Sequence of protein 2:
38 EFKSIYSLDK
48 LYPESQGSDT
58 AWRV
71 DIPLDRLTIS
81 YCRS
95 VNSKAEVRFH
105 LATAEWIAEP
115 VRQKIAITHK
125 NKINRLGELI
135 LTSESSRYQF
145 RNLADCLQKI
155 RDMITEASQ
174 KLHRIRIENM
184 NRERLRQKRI

This data describes a binding interaction between two proteins.

Contacts between the two chains:
Residue P230 in protein 1 is in contact with residue R60 in protein 2 (closest heavy-atom distance 3.3 Å).
Residue F229 in protein 1 interacts with residue A58 in protein 2 (closest heavy-atom distance 3.7 Å).
Residue A224 in protein 1 is in contact with residue Y49 in protein 2 (closest heavy-atom distance 3.9 Å).
Residue A270 in protein 1 interacts with residue F39 in protein 2 (closest heavy-atom distance 3.3 Å).
Residue F267 in protein 1 contacts residue E38 in protein 2 (closest heavy-atom distance 4.0 Å).
Residue P226 in protein 1 contacts residue S52 in protein 2 (closest heavy-atom distance 3.8 Å).
Residue T248 in protein 1 contacts residue W59 in protein 2 (closest heavy-atom distance 4.0 Å).
Residue L162 in protein 1 contacts residue F144 in protein 2 (closest heavy-atom distance 3.9 Å).
Residue A224 in protein 1 interacts with residue L45 in protein 2 (closest heavy-atom distance 3.4 Å).
Residue D146 in protein 1 contacts residue Q143 in protein 2 (closest heavy-atom distance 3.9 Å).
Residue Y242 in protein 1 is in contact with residue L147 in protein 2 (closest heavy-atom distance 4.0 Å).
Residue S296 in protein 1 contacts residue I42 in protein 2 (closest heavy-atom distance 3.7 Å).
Residue R238 in protein 1 interacts with residue R155 in protein 2 (closest heavy-atom distance 3.2 Å).
Residue G241 in protein 1 contacts residue L151 in protein 2 (closest heavy-atom distance 3.5 Å).
Residue L223 in protein 1 is in contact with residue Y49 in protein 2 (closest heavy-atom distance 2.7 Å).
Residue E143 in protein 1 contacts residue Y142 in protein 2 (closest heavy-atom distance 3.5 Å).
Residue P226 in protein 1 is in contact with residue A58 in protein 2 (closest heavy-atom distance 3.2 Å).
Residue L162 in protein 1 contacts residue R145 in protein 2 (closest heavy-atom distance 3.6 Å).
Residue R263 in protein 1 interacts with residue Y43 in protein 2 (closest heavy-atom distance 3.4 Å).
Residue I247 in protein 1 contacts residue W59 in protein 2 (closest heavy-atom distance 3.5 Å).
Residue Y240 in protein 1 contacts residue F144 in protein 2 (closest heavy-atom distance 3.9 Å).
Residue Y240 in protein 1 interacts with residue A148 in protein 2 (closest heavy-atom distance 3.7 Å).
Residue Y240 in protein 1 contacts residue L147 in protein 2 (closest heavy-atom distance 3.7 Å).
Residue F253 in protein 1 contacts residue D56 in protein 2 (closest heavy-atom distance 3.3 Å).
Residue D225 in protein 1 interacts with residue Y49 in protein 2 (closest heavy-atom distance 3.1 Å).
Residue F253 in protein 1 is in contact with residue W59 in protein 2 (closest heavy-atom distance 3.6 Å).
Residue D261 in protein 1 interacts with residue S44 in protein 2 (closest heavy-atom distance 4.0 Å).
Residue K239 in protein 1 interacts with residue L151 in protein 2 (closest heavy-atom distance 3.8 Å).
Residue L234 in protein 1 is in contact with residue V61 in protein 2 (closest heavy-atom distance 3.6 Å).
Residue Y242 in protein 1 is in contact with residue Y81 in protein 2 (closest heavy-atom distance 3.4 Å).
Residue T295 in protein 1 contacts residue S41 in protein 2 (closest heavy-atom distance 3.3 Å).
Residue R233 in protein 1 interacts with residue W59 in protein 2 (closest heavy-atom distance 3.5 Å).
Residue R233 in protein 1 interacts with residue A58 in protein 2 (closest heavy-atom distance 4.1 Å).
Residue K239 in protein 1 is in contact with residue A148 in protein 2 (closest heavy-atom distance 3.1 Å).
Residue D261 in protein 1 interacts with residue L45 in protein 2 (closest heavy-atom distance 3.1 Å).
Residue C257 in protein 1 contacts residue S55 in protein 2 (closest heavy-atom distance 3.4 Å).
Residue P262 in protein 1 is in contact with residue Y43 in protein 2 (closest heavy-atom distance 3.2 Å).
Residue P230 in protein 1 interacts with residue A58 in protein 2 (closest heavy-atom distance 3.4 Å).
Residue V173 in protein 1 is in contact with residue W59 in protein 2 (closest heavy-atom distance 3.7 Å).
Residue P226 in protein 1 is in contact with residue T57 in protein 2 (closest heavy-atom distance 3.3 Å).
Residue P262 in protein 1 contacts residue S41 in protein 2 (closest heavy-atom distance 3.0 Å).
Residue R259 in protein 1 interacts with residue L45 in protein 2 (closest heavy-atom distance 3.5 Å).
Residue S296 in protein 1 contacts residue Y43 in protein 2 (closest heavy-atom distance 3.5 Å).
Residue A227 in protein 1 is in contact with residue S52 in protein 2 (closest heavy-atom distance 4.1 Å).
Residue G268 in protein 1 contacts residue E38 in protein 2 (closest heavy-atom distance 3.5 Å).
Residue E143 in protein 1 interacts with residue R141 in protein 2 (closest heavy-atom distance 3.1 Å).
Residue T295 in protein 1 is in contact with residue I42 in protein 2 (closest heavy-atom distance 3.5 Å).
Residue Y242 in protein 1 contacts residue L74 in protein 2 (closest heavy-atom distance 3.2 Å).
Residue K169 in protein 1 is in contact with residue F144 in protein 2 (closest heavy-atom distance 4.1 Å).
Residue P230 in protein 1 contacts residue T57 in protein 2 (closest heavy-atom distance 3.7 Å).
Residue G241 in protein 1 interacts with residue L74 in protein 2 (closest heavy-atom distance 3.5 Å).
Residue L162 in protein 1 interacts with residue Y142 in protein 2 (closest heavy-atom distance 3.4 Å).
Residue P271 in protein 1 interacts with residue F39 in protein 2 (closest heavy-atom distance 3.4 Å).
Residue F229 in protein 1 contacts residue W59 in protein 2 (closest heavy-atom distance 4.1 Å).
Residue L205 in protein 1 interacts with residue Y43 in protein 2 (closest heavy-atom distance 3.9 Å).
Residue Y242 in protein 1 interacts with residue F144 in protein 2 (closest heavy-atom distance 3.3 Å).
Residue Y222 in protein 1 interacts with residue L45 in protein 2 (closest heavy-atom distance 3.8 Å).
Residue T248 in protein 1 is in contact with residue D56 in protein 2 (closest heavy-atom distance 3.6 Å).
Residue E142 in protein 1 interacts with residue Y142 in protein 2 (closest heavy-atom distance 3.5 Å).
Residue C257 in protein 1 is in contact with residue W59 in protein 2 (closest heavy-atom distance 3.3 Å).

Sequence of protein 1:
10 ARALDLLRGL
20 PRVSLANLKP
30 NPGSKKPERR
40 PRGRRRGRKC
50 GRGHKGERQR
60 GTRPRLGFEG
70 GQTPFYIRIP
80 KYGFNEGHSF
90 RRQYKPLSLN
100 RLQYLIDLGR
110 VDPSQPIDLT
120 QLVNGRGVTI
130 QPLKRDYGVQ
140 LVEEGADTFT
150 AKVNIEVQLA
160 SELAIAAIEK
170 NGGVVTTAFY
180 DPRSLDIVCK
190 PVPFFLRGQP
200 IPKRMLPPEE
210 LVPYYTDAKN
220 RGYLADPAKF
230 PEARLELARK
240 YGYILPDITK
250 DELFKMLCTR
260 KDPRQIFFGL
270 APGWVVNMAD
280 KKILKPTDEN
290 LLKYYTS